Sequence of the first protein:
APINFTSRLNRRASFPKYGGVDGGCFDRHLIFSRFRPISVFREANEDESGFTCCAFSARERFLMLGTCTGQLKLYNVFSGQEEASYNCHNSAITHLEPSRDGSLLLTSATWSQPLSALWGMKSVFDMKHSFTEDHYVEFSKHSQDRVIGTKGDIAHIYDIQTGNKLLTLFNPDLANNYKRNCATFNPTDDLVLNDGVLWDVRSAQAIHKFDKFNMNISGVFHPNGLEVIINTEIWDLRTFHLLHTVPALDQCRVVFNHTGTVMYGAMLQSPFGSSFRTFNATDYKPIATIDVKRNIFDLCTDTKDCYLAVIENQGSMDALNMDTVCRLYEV

Contacts between the two chains:
Residue N92 in the first protein is in contact with residue W18 in the second protein (closest heavy-atom distance 3.8 Å).
Residue F127 in the first protein interacts with residue Q8 in the second protein (closest heavy-atom distance 2.9 Å).
Residue R182 in the first protein interacts with residue R73 in the second protein (closest heavy-atom distance 3.2 Å).
Residue F127 in the first protein interacts with residue E6 in the second protein (closest heavy-atom distance 2.9 Å).
Residue S87 in the first protein contacts residue D7 in the second protein (closest heavy-atom distance 3.5 Å).
Residue M337 in the first protein contacts residue I70 in the second protein (closest heavy-atom distance 3.7 Å).
Residue N92 in the first protein interacts with residue Q65 in the second protein (closest heavy-atom distance 2.8 Å).
Residue L335 in the first protein is in contact with residue H45 in the second protein (closest heavy-atom distance 3.4 Å).
Residue R182 in the first protein contacts residue I74 in the second protein (closest heavy-atom distance 3.8 Å).
Residue F287 in the first protein contacts residue R73 in the second protein (closest heavy-atom distance 3.9 Å).
Residue W113 in the first protein contacts residue L68 in the second protein (closest heavy-atom distance 3.7 Å).
Residue T54 in the first protein is in contact with residue F69 in the second protein (closest heavy-atom distance 3.8 Å).
Residue W113 in the first protein interacts with residue Q65 in the second protein (closest heavy-atom distance 3.5 Å).
Residue M337 in the first protein is in contact with residue Q66 in the second protein (closest heavy-atom distance 3.4 Å).
Residue P286 in the first protein contacts residue I74 in the second protein (closest heavy-atom distance 3.8 Å).
Residue A334 in the first protein is in contact with residue I63 in the second protein (closest heavy-atom distance 3.6 Å).
Residue A94 in the first protein contacts residue Q65 in the second protein (closest heavy-atom distance 3.7 Å).
Residue E50 in the first protein contacts residue R62 in the second protein (closest heavy-atom distance 3.8 Å).
Residue Y88 in the first protein contacts residue D7 in the second protein (closest heavy-atom distance 3.7 Å).
Residue L335 in the first protein is in contact with residue I63 in the second protein (closest heavy-atom distance 3.6 Å).
Residue M332 in the first protein is in contact with residue I70 in the second protein (closest heavy-atom distance 3.8 Å).
Residue T112 in the first protein interacts with residue L68 in the second protein (closest heavy-atom distance 3.8 Å).
Residue R63 in the first protein interacts with residue E2 in the second protein (closest heavy-atom distance 3.3 Å).
Residue V126 in the first protein contacts residue E6 in the second protein (closest heavy-atom distance 3.9 Å).
Residue F127 in the first protein is in contact with residue P5 in the second protein (closest heavy-atom distance 3.9 Å).
Residue F64 in the first protein is in contact with residue E2 in the second protein (closest heavy-atom distance 3.0 Å).
Residue W113 in the first protein interacts with residue L26 in the second protein (closest heavy-atom distance 3.4 Å).
Residue N92 in the first protein contacts residue L22 in the second protein (closest heavy-atom distance 3.7 Å).
Residue F312 in the first protein contacts residue F69 in the second protein (closest heavy-atom distance 3.6 Å).
Residue F127 in the first protein is in contact with residue G9 in the second protein (closest heavy-atom distance 3.3 Å).
Residue A94 in the first protein is in contact with residue F69 in the second protein (closest heavy-atom distance 3.6 Å).
Residue R63 in the first protein is in contact with residue Q3 in the second protein (closest heavy-atom distance 3.7 Å).
Residue T112 in the first protein is in contact with residue F69 in the second protein (closest heavy-atom distance 3.3 Å).
Residue H137 in the first protein contacts residue F72 in the second protein (closest heavy-atom distance 3.9 Å).
Residue L76 in the first protein is in contact with residue A4 in the second protein (closest heavy-atom distance 3.8 Å).
Residue N89 in the first protein contacts residue P10 in the second protein (closest heavy-atom distance 3.1 Å).
Residue T339 in the first protein interacts with residue Q66 in the second protein (closest heavy-atom distance 3.7 Å).
Residue T71 in the first protein contacts residue R62 in the second protein (closest heavy-atom distance 3.6 Å).
Residue T54 in the first protein is in contact with residue R73 in the second protein (closest heavy-atom distance 3.9 Å).
Residue Q271 in the first protein is in contact with residue I74 in the second protein (closest heavy-atom distance 3.5 Å).
Residue E48 in the first protein interacts with residue R62 in the second protein (closest heavy-atom distance 3.4 Å).
Residue K124 in the first protein contacts residue P5 in the second protein (closest heavy-atom distance 3.7 Å).
Residue W113 in the first protein contacts residue E29 in the second protein (closest heavy-atom distance 3.4 Å).
Residue N89 in the first protein interacts with residue Q11 in the second protein (closest heavy-atom distance 3.2 Å).
Residue Y88 in the first protein is in contact with residue A4 in the second protein (closest heavy-atom distance 3.8 Å).
Residue S125 in the first protein is in contact with residue P5 in the second protein (closest heavy-atom distance 3.5 Å).
Residue R61 in the first protein contacts residue M1 in the second protein (closest heavy-atom distance 3.0 Å).
Residue S93 in the first protein interacts with residue Q65 in the second protein (closest heavy-atom distance 3.4 Å).
Residue T112 in the first protein is in contact with residue F72 in the second protein (closest heavy-atom distance 3.7 Å).
Residue C70 in the first protein is in contact with residue Q66 in the second protein (closest heavy-atom distance 3.9 Å).
Residue E45 in the first protein contacts residue R62 in the second protein (closest heavy-atom distance 2.6 Å).
Residue P286 in the first protein is in contact with residue I70 in the second protein (closest heavy-atom distance 3.9 Å).
Residue S125 in the first protein interacts with residue E6 in the second protein (closest heavy-atom distance 2.9 Å).
Residue T96 in the first protein is in contact with residue R73 in the second protein (closest heavy-atom distance 3.2 Å).
Residue C70 in the first protein interacts with residue Q65 in the second protein (closest heavy-atom distance 3.4 Å).
Residue T96 in the first protein contacts residue F72 in the second protein (closest heavy-atom distance 3.6 Å).
Residue T96 in the first protein interacts with residue F69 in the second protein (closest heavy-atom distance 3.6 Å).
Residue D128 in the first protein contacts residue Q8 in the second protein (closest heavy-atom distance 3.4 Å).
Residue Y88 in the first protein interacts with residue P5 in the second protein (closest heavy-atom distance 2.8 Å).
Residue V126 in the first protein is in contact with residue Q8 in the second protein (closest heavy-atom distance 3.5 Å).

Sequence of the second protein:
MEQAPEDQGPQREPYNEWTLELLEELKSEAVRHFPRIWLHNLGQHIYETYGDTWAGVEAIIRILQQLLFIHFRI

These two protein chains interact to form a complex.